Sequence of chain B:
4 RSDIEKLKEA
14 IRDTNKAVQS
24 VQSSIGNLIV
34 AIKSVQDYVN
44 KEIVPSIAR

Residue-level contacts at the interface:
Residue V38 in chain B is in contact with residue V38 in chain A (closest heavy-atom distance 4.3 Å).
Residue I28 in chain B interacts with residue I28 in chain A (closest heavy-atom distance 4.2 Å).
Residue D6 in chain B interacts with residue I7 in chain A (closest heavy-atom distance 3.9 Å).
Residue L31 in chain B interacts with residue L31 in chain A (closest heavy-atom distance 3.9 Å).
Residue I46 in chain B contacts residue V42 in chain A (closest heavy-atom distance 3.9 Å).
Residue T17 in chain B is in contact with residue V21 in chain A (closest heavy-atom distance 4.5 Å).
Residue Y41 in chain B is in contact with residue V42 in chain A (closest heavy-atom distance 3.7 Å).
Residue I46 in chain B contacts residue I46 in chain A (closest heavy-atom distance 4.0 Å).
Residue A20 in chain B interacts with residue Q25 in chain A (closest heavy-atom distance 4.6 Å).
Residue S49 in chain B contacts residue I50 in chain A (closest heavy-atom distance 3.9 Å).
Residue L31 in chain B contacts residue I28 in chain A (closest heavy-atom distance 4.2 Å).
Residue L10 in chain B is in contact with residue K11 in chain A (closest heavy-atom distance 3.7 Å).
Residue L10 in chain B interacts with residue I14 in chain A (closest heavy-atom distance 3.6 Å).
Residue A34 in chain B is in contact with residue I35 in chain A (closest heavy-atom distance 4.6 Å).
Residue S27 in chain B is in contact with residue I28 in chain A (closest heavy-atom distance 3.6 Å).
Residue V24 in chain B interacts with residue V21 in chain A (closest heavy-atom distance 4.7 Å).
Residue V24 in chain B contacts residue Q25 in chain A (closest heavy-atom distance 4.2 Å).
Residue I50 in chain B is in contact with residue I50 in chain A (closest heavy-atom distance 3.9 Å).
Residue L10 in chain B is in contact with residue L10 in chain A (closest heavy-atom distance 4.0 Å).
Residue T17 in chain B contacts residue N18 in chain A (closest heavy-atom distance 2.6 Å).
Residue V21 in chain B interacts with residue V21 in chain A (closest heavy-atom distance 3.8 Å).
Residue V24 in chain B interacts with residue I28 in chain A (closest heavy-atom distance 3.5 Å).
Residue V24 in chain B is in contact with residue V24 in chain A (closest heavy-atom distance 3.8 Å).
Residue I14 in chain B interacts with residue I14 in chain A (closest heavy-atom distance 3.5 Å).
Residue A20 in chain B is in contact with residue V21 in chain A (closest heavy-atom distance 4.4 Å).
Residue Y41 in chain B is in contact with residue N43 in chain A (closest heavy-atom distance 4.7 Å).
Residue I7 in chain B interacts with residue I7 in chain A (closest heavy-atom distance 4.1 Å).
Residue T17 in chain B contacts residue T17 in chain A (closest heavy-atom distance 4.1 Å).
Residue Y41 in chain B contacts residue V47 in chain A (closest heavy-atom distance 3.3 Å).
Residue L31 in chain B contacts residue I35 in chain A (closest heavy-atom distance 3.7 Å).
Residue A13 in chain B contacts residue I14 in chain A (closest heavy-atom distance 4.5 Å).
Residue I35 in chain B contacts residue I35 in chain A (closest heavy-atom distance 3.5 Å).
Residue V38 in chain B is in contact with residue I35 in chain A (closest heavy-atom distance 4.7 Å).
Residue L31 in chain B interacts with residue I32 in chain A (closest heavy-atom distance 4.6 Å).
Residue T17 in chain B contacts residue I14 in chain A (closest heavy-atom distance 4.0 Å).
Residue L10 in chain B interacts with residue I7 in chain A (closest heavy-atom distance 3.6 Å).
Residue I46 in chain B is in contact with residue I50 in chain A (closest heavy-atom distance 3.5 Å).

The following describes two proteins that form a bound complex.

Sequence of chain A:
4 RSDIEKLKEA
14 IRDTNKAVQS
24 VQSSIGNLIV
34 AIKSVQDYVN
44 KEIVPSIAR